Sequence of the second protein:
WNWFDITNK

Sequence of the first protein:
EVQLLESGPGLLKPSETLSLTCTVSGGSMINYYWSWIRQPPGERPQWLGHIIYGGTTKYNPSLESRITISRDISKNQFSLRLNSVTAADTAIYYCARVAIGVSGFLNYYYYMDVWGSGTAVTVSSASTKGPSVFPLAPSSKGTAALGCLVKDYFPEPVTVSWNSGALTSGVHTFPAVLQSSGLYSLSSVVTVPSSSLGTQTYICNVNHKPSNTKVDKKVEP

Contacts between the two chains:
Residue Y34 in the first protein interacts with residue F4 in the second protein (closest heavy-atom distance 3.5 Å).
Residue Y111 in the first protein is in contact with residue T7 in the second protein (closest heavy-atom distance 3.9 Å).
Residue G55 in the first protein interacts with residue W3 in the second protein (closest heavy-atom distance 3.5 Å).
Residue I31 in the first protein contacts residue N2 in the second protein (closest heavy-atom distance 3.6 Å).
Residue Y109 in the first protein contacts residue T7 in the second protein (closest heavy-atom distance 3.6 Å).
Residue G102 in the first protein interacts with residue I6 in the second protein (closest heavy-atom distance 3.4 Å).
Residue Y34 in the first protein is in contact with residue I6 in the second protein (closest heavy-atom distance 2.9 Å).
Residue H51 in the first protein contacts residue D5 in the second protein (closest heavy-atom distance 2.8 Å).
Residue H51 in the first protein interacts with residue T7 in the second protein (closest heavy-atom distance 3.7 Å).
Residue Y109 in the first protein is in contact with residue I6 in the second protein (closest heavy-atom distance 3.6 Å).
Residue K59 in the first protein contacts residue N8 in the second protein (closest heavy-atom distance 2.7 Å).
Residue N32 in the first protein interacts with residue W1 in the second protein (closest heavy-atom distance 3.3 Å).
Residue K59 in the first protein is in contact with residue D5 in the second protein (closest heavy-atom distance 3.7 Å).
Residue I53 in the first protein interacts with residue W3 in the second protein (closest heavy-atom distance 3.5 Å).
Residue I101 in the first protein is in contact with residue I6 in the second protein (closest heavy-atom distance 4.1 Å).
Residue Y34 in the first protein contacts residue W1 in the second protein (closest heavy-atom distance 2.6 Å).
Residue G55 in the first protein interacts with residue N2 in the second protein (closest heavy-atom distance 2.8 Å).
Residue Y54 in the first protein is in contact with residue W3 in the second protein (closest heavy-atom distance 4.1 Å).
Residue I53 in the first protein is in contact with residue D5 in the second protein (closest heavy-atom distance 4.0 Å).
Residue N32 in the first protein interacts with residue N2 in the second protein (closest heavy-atom distance 2.7 Å).
Residue I53 in the first protein interacts with residue F4 in the second protein (closest heavy-atom distance 3.7 Å).
Residue I53 in the first protein contacts residue W1 in the second protein (closest heavy-atom distance 3.8 Å).
Residue K59 in the first protein is in contact with residue T7 in the second protein (closest heavy-atom distance 3.5 Å).
Residue Y33 in the first protein is in contact with residue N2 in the second protein (closest heavy-atom distance 4.4 Å).
Residue V103 in the first protein is in contact with residue W1 in the second protein (closest heavy-atom distance 4.7 Å).
Residue Y34 in the first protein interacts with residue D5 in the second protein (closest heavy-atom distance 3.4 Å).
Residue G102 in the first protein interacts with residue W1 in the second protein (closest heavy-atom distance 4.6 Å).
Residue I53 in the first protein contacts residue N2 in the second protein (closest heavy-atom distance 3.5 Å).
Residue T57 in the first protein interacts with residue W3 in the second protein (closest heavy-atom distance 4.2 Å).
Residue Y34 in the first protein is in contact with residue N2 in the second protein (closest heavy-atom distance 4.8 Å).
Residue Y54 in the first protein is in contact with residue N2 in the second protein (closest heavy-atom distance 3.5 Å).
Residue T58 in the first protein interacts with residue D5 in the second protein (closest heavy-atom distance 4.7 Å).
Residue I101 in the first protein contacts residue W1 in the second protein (closest heavy-atom distance 4.1 Å).
Residue V103 in the first protein interacts with residue I6 in the second protein (closest heavy-atom distance 3.8 Å).
Residue Y34 in the first protein contacts residue T7 in the second protein (closest heavy-atom distance 4.4 Å).
Residue T57 in the first protein interacts with residue D5 in the second protein (closest heavy-atom distance 4.6 Å).

The following describes two proteins that form a bound complex.